Sequence of protein 1:
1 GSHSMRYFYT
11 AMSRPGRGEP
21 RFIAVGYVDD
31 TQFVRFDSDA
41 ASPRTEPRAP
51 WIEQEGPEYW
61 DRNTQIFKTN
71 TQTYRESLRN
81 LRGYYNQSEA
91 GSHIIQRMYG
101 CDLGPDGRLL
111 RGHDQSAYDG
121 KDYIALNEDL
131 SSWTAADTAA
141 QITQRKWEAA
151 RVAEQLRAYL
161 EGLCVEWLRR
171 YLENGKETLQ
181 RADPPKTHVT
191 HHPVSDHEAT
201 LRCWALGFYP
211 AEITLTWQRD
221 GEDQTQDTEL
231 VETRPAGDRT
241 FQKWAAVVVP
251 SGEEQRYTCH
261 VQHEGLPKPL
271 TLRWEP

Residue-level contacts at the interface:
Residue S116 in protein 1 interacts with residue Y11 in protein 2 (closest heavy-atom distance 2.6 Å).
Residue N63 in protein 1 contacts residue P2 in protein 2 (closest heavy-atom distance 3.1 Å).
Residue I66 in protein 1 interacts with residue G4 in protein 2 (closest heavy-atom distance 4.0 Å).
Residue W147 in protein 1 interacts with residue F9 in protein 2 (closest heavy-atom distance 3.3 Å).
Residue F33 in protein 1 is in contact with residue H1 in protein 2 (closest heavy-atom distance 4.7 Å).
Residue N80 in protein 1 is in contact with residue Y11 in protein 2 (closest heavy-atom distance 3.0 Å).
Residue Y7 in protein 1 is in contact with residue P2 in protein 2 (closest heavy-atom distance 3.3 Å).
Residue Y159 in protein 1 interacts with residue H1 in protein 2 (closest heavy-atom distance 2.6 Å).
Residue Y159 in protein 1 is in contact with residue V3 in protein 2 (closest heavy-atom distance 3.6 Å).
Residue L81 in protein 1 is in contact with residue Y11 in protein 2 (closest heavy-atom distance 3.5 Å).
Residue R62 in protein 1 is in contact with residue H1 in protein 2 (closest heavy-atom distance 3.6 Å).
Residue M5 in protein 1 interacts with residue H1 in protein 2 (closest heavy-atom distance 4.0 Å).
Residue W147 in protein 1 is in contact with residue E10 in protein 2 (closest heavy-atom distance 3.0 Å).
Residue Y99 in protein 1 interacts with residue V3 in protein 2 (closest heavy-atom distance 3.0 Å).
Residue Y59 in protein 1 is in contact with residue H1 in protein 2 (closest heavy-atom distance 3.7 Å).
Residue L156 in protein 1 interacts with residue V3 in protein 2 (closest heavy-atom distance 4.4 Å).
Residue K146 in protein 1 contacts residue E10 in protein 2 (closest heavy-atom distance 3.9 Å).
Residue W147 in protein 1 interacts with residue Y11 in protein 2 (closest heavy-atom distance 3.8 Å).
Residue I66 in protein 1 interacts with residue H1 in protein 2 (closest heavy-atom distance 3.7 Å).
Residue A150 in protein 1 contacts residue F9 in protein 2 (closest heavy-atom distance 4.9 Å).
Residue W167 in protein 1 is in contact with residue H1 in protein 2 (closest heavy-atom distance 3.5 Å).
Residue Y74 in protein 1 interacts with residue Y11 in protein 2 (closest heavy-atom distance 3.4 Å).
Residue S77 in protein 1 interacts with residue F9 in protein 2 (closest heavy-atom distance 4.9 Å).
Residue N63 in protein 1 is in contact with residue H1 in protein 2 (closest heavy-atom distance 3.5 Å).
Residue R97 in protein 1 is in contact with residue Y11 in protein 2 (closest heavy-atom distance 3.4 Å).
Residue I124 in protein 1 is in contact with residue Y11 in protein 2 (closest heavy-atom distance 4.6 Å).
Residue R97 in protein 1 is in contact with residue F9 in protein 2 (closest heavy-atom distance 4.9 Å).
Residue Y99 in protein 1 is in contact with residue P2 in protein 2 (closest heavy-atom distance 3.2 Å).
Residue N70 in protein 1 contacts residue V3 in protein 2 (closest heavy-atom distance 4.9 Å).
Residue S77 in protein 1 interacts with residue Y11 in protein 2 (closest heavy-atom distance 2.9 Å).
Residue Q96 in protein 1 contacts residue Y11 in protein 2 (closest heavy-atom distance 4.6 Å).
Residue Y159 in protein 1 is in contact with residue P2 in protein 2 (closest heavy-atom distance 3.8 Å).
Residue K146 in protein 1 interacts with residue Y11 in protein 2 (closest heavy-atom distance 2.9 Å).
Residue Q155 in protein 1 contacts residue V3 in protein 2 (closest heavy-atom distance 5.0 Å).
Residue N80 in protein 1 interacts with residue E10 in protein 2 (closest heavy-atom distance 3.3 Å).
Residue I66 in protein 1 contacts residue P2 in protein 2 (closest heavy-atom distance 4.0 Å).
Residue I66 in protein 1 is in contact with residue V3 in protein 2 (closest heavy-atom distance 3.5 Å).
Residue Y84 in protein 1 contacts residue Y11 in protein 2 (closest heavy-atom distance 2.8 Å).
Residue Y171 in protein 1 is in contact with residue H1 in protein 2 (closest heavy-atom distance 2.7 Å).
Residue I95 in protein 1 contacts residue Y11 in protein 2 (closest heavy-atom distance 3.9 Å).
Residue E76 in protein 1 contacts residue E10 in protein 2 (closest heavy-atom distance 3.4 Å).
Residue R62 in protein 1 is in contact with residue G4 in protein 2 (closest heavy-atom distance 4.1 Å).
Residue Q155 in protein 1 contacts residue G4 in protein 2 (closest heavy-atom distance 4.8 Å).
Residue I142 in protein 1 interacts with residue Y11 in protein 2 (closest heavy-atom distance 4.8 Å).
Residue F67 in protein 1 is in contact with residue P2 in protein 2 (closest heavy-atom distance 3.6 Å).
Residue Y123 in protein 1 interacts with residue Y11 in protein 2 (closest heavy-atom distance 3.9 Å).
Residue S77 in protein 1 interacts with residue E10 in protein 2 (closest heavy-atom distance 3.5 Å).
Residue T143 in protein 1 interacts with residue Y11 in protein 2 (closest heavy-atom distance 2.7 Å).
Residue T73 in protein 1 interacts with residue F9 in protein 2 (closest heavy-atom distance 4.2 Å).
Residue Y9 in protein 1 interacts with residue P2 in protein 2 (closest heavy-atom distance 3.8 Å).
Residue Y7 in protein 1 contacts residue H1 in protein 2 (closest heavy-atom distance 2.9 Å).
Residue T73 in protein 1 contacts residue E10 in protein 2 (closest heavy-atom distance 3.8 Å).
Residue Y9 in protein 1 contacts residue V3 in protein 2 (closest heavy-atom distance 4.4 Å).

This data describes a binding interaction between two proteins.

Sequence of protein 2:
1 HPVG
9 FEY